Sequence of protein 1:
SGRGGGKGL

Sequence of protein 2:
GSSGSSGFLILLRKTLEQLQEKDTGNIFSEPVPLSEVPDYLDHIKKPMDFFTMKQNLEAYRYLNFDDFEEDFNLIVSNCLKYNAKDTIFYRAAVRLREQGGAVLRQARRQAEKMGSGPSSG

Contacts between the two chains:
Residue T87 in protein 2 contacts residue R3 in protein 1 (closest heavy-atom distance 3.3 Å).
Residue D86 in protein 2 interacts with residue R3 in protein 1 (closest heavy-atom distance 2.9 Å).
Residue H43 in protein 2 contacts residue G7 in protein 1 (closest heavy-atom distance 4.1 Å).
Residue Y82 in protein 2 interacts with residue G6 in protein 1 (closest heavy-atom distance 3.2 Å).
Residue T87 in protein 2 contacts residue G4 in protein 1 (closest heavy-atom distance 4.3 Å).
Residue A84 in protein 2 interacts with residue G4 in protein 1 (closest heavy-atom distance 3.5 Å).
Residue A84 in protein 2 contacts residue R3 in protein 1 (closest heavy-atom distance 4.0 Å).
Residue Y82 in protein 2 is in contact with residue G7 in protein 1 (closest heavy-atom distance 3.2 Å).
Residue V37 in protein 2 contacts residue G6 in protein 1 (closest heavy-atom distance 5.0 Å).
Residue N83 in protein 2 interacts with residue G4 in protein 1 (closest heavy-atom distance 3.9 Å).
Residue Y82 in protein 2 contacts residue G4 in protein 1 (closest heavy-atom distance 5.0 Å).

The following describes two proteins that form a bound complex.